Residue-level contacts at the interface:
Residue G368 in the first protein interacts with residue L7 in the second protein (closest heavy-atom distance 4.9 Å).
Residue I343 in the first protein interacts with residue L7 in the second protein (closest heavy-atom distance 4.1 Å).
Residue Q349 in the first protein interacts with residue L7 in the second protein (closest heavy-atom distance 3.4 Å).
Residue F351 in the first protein contacts residue L7 in the second protein (closest heavy-atom distance 3.9 Å).
Residue L369 in the first protein interacts with residue L7 in the second protein (closest heavy-atom distance 3.2 Å).
Residue V334 in the first protein interacts with residue L7 in the second protein (closest heavy-atom distance 3.7 Å).

Sequence of the first protein:
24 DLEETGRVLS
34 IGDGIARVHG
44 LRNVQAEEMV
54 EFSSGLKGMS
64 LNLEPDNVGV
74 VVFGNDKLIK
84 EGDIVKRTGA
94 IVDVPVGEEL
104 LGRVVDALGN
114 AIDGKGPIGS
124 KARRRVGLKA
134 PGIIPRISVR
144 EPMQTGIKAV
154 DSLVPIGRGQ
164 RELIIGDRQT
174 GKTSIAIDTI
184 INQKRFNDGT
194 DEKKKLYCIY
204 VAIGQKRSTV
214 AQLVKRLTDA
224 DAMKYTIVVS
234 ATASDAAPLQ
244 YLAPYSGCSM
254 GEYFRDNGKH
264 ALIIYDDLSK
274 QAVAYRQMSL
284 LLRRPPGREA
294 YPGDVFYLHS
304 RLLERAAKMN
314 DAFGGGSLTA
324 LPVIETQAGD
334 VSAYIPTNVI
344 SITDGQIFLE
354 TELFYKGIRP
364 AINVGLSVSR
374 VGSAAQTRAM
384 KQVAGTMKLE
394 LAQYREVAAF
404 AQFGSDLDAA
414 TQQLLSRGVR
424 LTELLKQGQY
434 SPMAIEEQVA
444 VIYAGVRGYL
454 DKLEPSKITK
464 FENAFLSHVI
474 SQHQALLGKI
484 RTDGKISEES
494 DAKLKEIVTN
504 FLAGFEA

These two protein chains interact to form a complex.

Sequence of the second protein:
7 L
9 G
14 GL